The following describes two proteins that form a bound complex.

Interface contacts:
Residue Y17 in chain B is in contact with residue V40 in chain A (closest heavy-atom distance 4.8 Å).
Residue S65 in chain B interacts with residue V28 in chain A (closest heavy-atom distance 4.2 Å).
Residue F59 in chain B is in contact with residue Y19 in chain A (closest heavy-atom distance 3.4 Å).
Residue I57 in chain B is in contact with residue W62 in chain A (closest heavy-atom distance 3.8 Å).
Residue W62 in chain B interacts with residue F59 in chain A (closest heavy-atom distance 3.4 Å).
Residue S65 in chain B contacts residue R31 in chain A (closest heavy-atom distance 4.4 Å).
Residue T66 in chain B contacts residue R31 in chain A (closest heavy-atom distance 3.8 Å).
Residue V28 in chain B is in contact with residue T66 in chain A (closest heavy-atom distance 3.2 Å).
Residue Y19 in chain B contacts residue F59 in chain A (closest heavy-atom distance 3.4 Å).
Residue Y19 in chain B is in contact with residue Y19 in chain A (closest heavy-atom distance 3.4 Å).
Residue R31 in chain B contacts residue S65 in chain A (closest heavy-atom distance 4.4 Å).
Residue T66 in chain B is in contact with residue H30 in chain A (closest heavy-atom distance 3.8 Å).
Residue E61 in chain B is in contact with residue W62 in chain A (closest heavy-atom distance 4.2 Å).
Residue W62 in chain B is in contact with residue Y47 in chain A (closest heavy-atom distance 4.1 Å).
Residue L23 in chain B interacts with residue W62 in chain A (closest heavy-atom distance 3.9 Å).
Residue H30 in chain B interacts with residue T66 in chain A (closest heavy-atom distance 3.8 Å).
Residue G64 in chain B is in contact with residue R31 in chain A (closest heavy-atom distance 3.5 Å).
Residue W62 in chain B interacts with residue V45 in chain A (closest heavy-atom distance 3.9 Å).
Residue S67 in chain B is in contact with residue N27 in chain A (closest heavy-atom distance 3.2 Å).
Residue T66 in chain B interacts with residue L29 in chain A (closest heavy-atom distance 3.8 Å).
Residue W62 in chain B contacts residue R31 in chain A (closest heavy-atom distance 2.9 Å).
Residue V28 in chain B is in contact with residue T38 in chain A (closest heavy-atom distance 4.8 Å).
Residue R31 in chain B is in contact with residue G63 in chain A (closest heavy-atom distance 2.9 Å).
Residue W62 in chain B interacts with residue I57 in chain A (closest heavy-atom distance 3.8 Å).
Residue V28 in chain B interacts with residue W62 in chain A (closest heavy-atom distance 3.9 Å).
Residue V40 in chain B interacts with residue Y17 in chain A (closest heavy-atom distance 4.8 Å).
Residue R31 in chain B contacts residue W62 in chain A (closest heavy-atom distance 2.9 Å).
Residue Y19 in chain B contacts residue L60 in chain A (closest heavy-atom distance 2.9 Å).
Residue Y47 in chain B interacts with residue W62 in chain A (closest heavy-atom distance 4.1 Å).
Residue V28 in chain B contacts residue S67 in chain A (closest heavy-atom distance 2.8 Å).
Residue F59 in chain B contacts residue W62 in chain A (closest heavy-atom distance 3.4 Å).
Residue S67 in chain B is in contact with residue K26 in chain A (closest heavy-atom distance 4.5 Å).
Residue G20 in chain B is in contact with residue L60 in chain A (closest heavy-atom distance 4.9 Å).
Residue R31 in chain B is in contact with residue T66 in chain A (closest heavy-atom distance 3.8 Å).
Residue W62 in chain B interacts with residue V25 in chain A (closest heavy-atom distance 3.7 Å).
Residue W62 in chain B contacts residue Y17 in chain A (closest heavy-atom distance 3.1 Å).
Residue K26 in chain B interacts with residue S67 in chain A (closest heavy-atom distance 4.5 Å).
Residue L60 in chain B interacts with residue Y19 in chain A (closest heavy-atom distance 2.9 Å).
Residue G63 in chain B is in contact with residue R31 in chain A (closest heavy-atom distance 2.9 Å).
Residue V25 in chain B contacts residue W62 in chain A (closest heavy-atom distance 3.7 Å).
Residue V28 in chain B interacts with residue S65 in chain A (closest heavy-atom distance 4.2 Å).
Residue Y17 in chain B contacts residue W62 in chain A (closest heavy-atom distance 3.1 Å).
Residue L60 in chain B contacts residue G20 in chain A (closest heavy-atom distance 4.9 Å).
Residue T66 in chain B is in contact with residue V28 in chain A (closest heavy-atom distance 3.2 Å).
Residue V45 in chain B contacts residue W62 in chain A (closest heavy-atom distance 3.9 Å).
Residue W62 in chain B contacts residue E61 in chain A (closest heavy-atom distance 4.2 Å).
Residue G39 in chain B contacts residue V28 in chain A (closest heavy-atom distance 3.9 Å).
Residue R31 in chain B is in contact with residue G64 in chain A (closest heavy-atom distance 3.5 Å).
Residue T38 in chain B is in contact with residue V28 in chain A (closest heavy-atom distance 4.8 Å).
Residue W62 in chain B contacts residue L23 in chain A (closest heavy-atom distance 3.9 Å).
Residue N27 in chain B is in contact with residue S67 in chain A (closest heavy-atom distance 3.2 Å).
Residue S67 in chain B is in contact with residue V28 in chain A (closest heavy-atom distance 2.8 Å).
Residue V28 in chain B interacts with residue G39 in chain A (closest heavy-atom distance 3.9 Å).
Residue L29 in chain B contacts residue T66 in chain A (closest heavy-atom distance 3.8 Å).
Residue W62 in chain B is in contact with residue V28 in chain A (closest heavy-atom distance 3.9 Å).

Sequence of chain B:
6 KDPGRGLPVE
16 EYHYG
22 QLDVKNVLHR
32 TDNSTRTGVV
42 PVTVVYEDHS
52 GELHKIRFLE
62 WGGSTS

Sequence of chain A:
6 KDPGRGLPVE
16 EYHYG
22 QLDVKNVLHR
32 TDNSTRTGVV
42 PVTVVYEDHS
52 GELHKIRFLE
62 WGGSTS